Sequence of protein 2:
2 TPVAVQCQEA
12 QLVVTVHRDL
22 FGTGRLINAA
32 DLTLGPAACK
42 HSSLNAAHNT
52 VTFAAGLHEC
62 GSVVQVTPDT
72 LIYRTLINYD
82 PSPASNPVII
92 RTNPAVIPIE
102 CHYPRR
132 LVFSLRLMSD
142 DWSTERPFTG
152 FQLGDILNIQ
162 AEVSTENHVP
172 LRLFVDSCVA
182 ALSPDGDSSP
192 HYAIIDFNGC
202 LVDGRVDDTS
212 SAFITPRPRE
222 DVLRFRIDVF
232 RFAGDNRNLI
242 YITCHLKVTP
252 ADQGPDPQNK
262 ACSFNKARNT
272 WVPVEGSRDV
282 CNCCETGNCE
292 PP

Sequence of protein 1:
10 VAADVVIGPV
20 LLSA

The following describes two proteins that form a bound complex.

Interface contacts:
Residue G151 in protein 2 is in contact with residue L20 in protein 1 (closest heavy-atom distance 3.6 Å).
Residue L240 in protein 2 contacts residue L20 in protein 1 (closest heavy-atom distance 3.4 Å).
Residue F152 in protein 2 contacts residue V19 in protein 1 (closest heavy-atom distance 3.5 Å).
Residue Q153 in protein 2 is in contact with residue S22 in protein 1 (closest heavy-atom distance 3.2 Å).
Residue T244 in protein 2 is in contact with residue V15 in protein 1 (closest heavy-atom distance 3.8 Å).
Residue T244 in protein 2 contacts residue V14 in protein 1 (closest heavy-atom distance 3.5 Å).
Residue L158 in protein 2 interacts with residue V19 in protein 1 (closest heavy-atom distance 4.2 Å).
Residue F152 in protein 2 interacts with residue L20 in protein 1 (closest heavy-atom distance 3.3 Å).
Residue H246 in protein 2 is in contact with residue A12 in protein 1 (closest heavy-atom distance 3.6 Å).
Residue H246 in protein 2 is in contact with residue A11 in protein 1 (closest heavy-atom distance 3.5 Å).
Residue P99 in protein 2 is in contact with residue L20 in protein 1 (closest heavy-atom distance 3.7 Å).
Residue F134 in protein 2 contacts residue V10 in protein 1 (closest heavy-atom distance 3.9 Å).
Residue L138 in protein 2 is in contact with residue I16 in protein 1 (closest heavy-atom distance 3.8 Å).
Residue L247 in protein 2 is in contact with residue A11 in protein 1 (closest heavy-atom distance 2.9 Å).
Residue I241 in protein 2 interacts with residue V19 in protein 1 (closest heavy-atom distance 2.9 Å).
Residue F152 in protein 2 is in contact with residue L21 in protein 1 (closest heavy-atom distance 3.0 Å).
Residue F149 in protein 2 contacts residue P18 in protein 1 (closest heavy-atom distance 3.5 Å).
Residue F149 in protein 2 interacts with residue G17 in protein 1 (closest heavy-atom distance 3.4 Å).
Residue C245 in protein 2 is in contact with residue D13 in protein 1 (closest heavy-atom distance 3.2 Å).
Residue I243 in protein 2 interacts with residue V15 in protein 1 (closest heavy-atom distance 3.3 Å).
Residue C245 in protein 2 is in contact with residue A12 in protein 1 (closest heavy-atom distance 3.7 Å).
Residue G151 in protein 2 interacts with residue S22 in protein 1 (closest heavy-atom distance 4.1 Å).
Residue V230 in protein 2 contacts residue L21 in protein 1 (closest heavy-atom distance 3.3 Å).
Residue R137 in protein 2 interacts with residue I16 in protein 1 (closest heavy-atom distance 3.8 Å).
Residue L247 in protein 2 contacts residue A12 in protein 1 (closest heavy-atom distance 2.9 Å).
Residue F149 in protein 2 is in contact with residue V19 in protein 1 (closest heavy-atom distance 3.6 Å).
Residue I241 in protein 2 contacts residue P18 in protein 1 (closest heavy-atom distance 3.6 Å).
Residue N239 in protein 2 is in contact with residue L20 in protein 1 (closest heavy-atom distance 3.8 Å).
Residue F149 in protein 2 interacts with residue L20 in protein 1 (closest heavy-atom distance 3.0 Å).
Residue I243 in protein 2 contacts residue I16 in protein 1 (closest heavy-atom distance 2.8 Å).
Residue V249 in protein 2 is in contact with residue V10 in protein 1 (closest heavy-atom distance 3.3 Å).
Residue Y242 in protein 2 is in contact with residue G17 in protein 1 (closest heavy-atom distance 3.8 Å).
Residue L154 in protein 2 contacts residue L21 in protein 1 (closest heavy-atom distance 3.6 Å).
Residue C245 in protein 2 is in contact with residue V14 in protein 1 (closest heavy-atom distance 2.9 Å).
Residue F149 in protein 2 interacts with residue I16 in protein 1 (closest heavy-atom distance 3.8 Å).
Residue V97 in protein 2 interacts with residue L20 in protein 1 (closest heavy-atom distance 3.8 Å).
Residue L132 in protein 2 is in contact with residue V10 in protein 1 (closest heavy-atom distance 3.4 Å).
Residue L240 in protein 2 interacts with residue V19 in protein 1 (closest heavy-atom distance 3.1 Å).
Residue K248 in protein 2 contacts residue V10 in protein 1 (closest heavy-atom distance 3.6 Å).
Residue R232 in protein 2 is in contact with residue L21 in protein 1 (closest heavy-atom distance 4.2 Å).
Residue I243 in protein 2 is in contact with residue V14 in protein 1 (closest heavy-atom distance 3.9 Å).
Residue Y242 in protein 2 contacts residue I16 in protein 1 (closest heavy-atom distance 3.6 Å).
Residue F134 in protein 2 contacts residue V14 in protein 1 (closest heavy-atom distance 3.8 Å).
Residue R75 in protein 2 interacts with residue G17 in protein 1 (closest heavy-atom distance 4.0 Å).
Residue H246 in protein 2 is in contact with residue D13 in protein 1 (closest heavy-atom distance 3.1 Å).
Residue L77 in protein 2 interacts with residue P18 in protein 1 (closest heavy-atom distance 3.8 Å).
Residue K248 in protein 2 is in contact with residue A11 in protein 1 (closest heavy-atom distance 3.6 Å).
Residue F152 in protein 2 interacts with residue S22 in protein 1 (closest heavy-atom distance 2.4 Å).
Residue R75 in protein 2 interacts with residue P18 in protein 1 (closest heavy-atom distance 4.2 Å).
Residue Y242 in protein 2 interacts with residue P18 in protein 1 (closest heavy-atom distance 3.4 Å).
Residue V64 in protein 2 is in contact with residue V15 in protein 1 (closest heavy-atom distance 3.5 Å).
Residue T150 in protein 2 is in contact with residue L20 in protein 1 (closest heavy-atom distance 3.9 Å).
Residue P185 in protein 2 is in contact with residue V15 in protein 1 (closest heavy-atom distance 4.1 Å).
Residue V64 in protein 2 is in contact with residue G17 in protein 1 (closest heavy-atom distance 3.7 Å).
Residue F134 in protein 2 is in contact with residue A12 in protein 1 (closest heavy-atom distance 3.6 Å).
Residue F231 in protein 2 is in contact with residue L21 in protein 1 (closest heavy-atom distance 3.9 Å).
Residue L136 in protein 2 is in contact with residue V14 in protein 1 (closest heavy-atom distance 3.6 Å).
Residue N239 in protein 2 is in contact with residue L21 in protein 1 (closest heavy-atom distance 3.0 Å).
Residue L136 in protein 2 contacts residue I16 in protein 1 (closest heavy-atom distance 3.7 Å).
Residue F134 in protein 2 interacts with residue A11 in protein 1 (closest heavy-atom distance 4.0 Å).